Sequence of protein 1:
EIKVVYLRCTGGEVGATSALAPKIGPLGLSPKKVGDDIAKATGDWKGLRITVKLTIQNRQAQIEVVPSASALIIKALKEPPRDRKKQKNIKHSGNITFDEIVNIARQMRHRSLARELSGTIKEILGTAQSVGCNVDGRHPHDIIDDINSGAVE

Contacts between the two chains:
Residue M41 in protein 2 is in contact with residue S112 in protein 1 (closest heavy-atom distance 4.6 Å).
Residue M41 in protein 2 contacts residue A114 in protein 1 (closest heavy-atom distance 4.0 Å).
Residue R44 in protein 2 is in contact with residue R115 in protein 1 (closest heavy-atom distance 3.3 Å).
Residue M41 in protein 2 is in contact with residue R115 in protein 1 (closest heavy-atom distance 3.4 Å).

These two protein chains interact to form a complex.

Sequence of protein 2:
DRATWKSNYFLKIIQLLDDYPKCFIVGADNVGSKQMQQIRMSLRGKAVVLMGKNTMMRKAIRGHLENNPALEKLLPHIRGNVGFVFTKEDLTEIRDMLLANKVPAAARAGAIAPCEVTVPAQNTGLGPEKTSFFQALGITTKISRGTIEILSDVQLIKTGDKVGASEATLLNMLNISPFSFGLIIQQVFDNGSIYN